Sequence of the second protein:
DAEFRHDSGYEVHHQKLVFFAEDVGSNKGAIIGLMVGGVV

The following describes two proteins that form a bound complex.

Interface contacts:
Residue Q15 in the first protein is in contact with residue M35 in the second protein (closest heavy-atom distance 4.5 Å).
Residue L17 in the first protein interacts with residue I31 in the second protein (closest heavy-atom distance 3.3 Å).
Residue Q15 in the first protein contacts residue G33 in the second protein (closest heavy-atom distance 3.3 Å).
Residue G33 in the first protein interacts with residue Q15 in the second protein (closest heavy-atom distance 4.4 Å).
Residue S26 in the first protein is in contact with residue V24 in the second protein (closest heavy-atom distance 5.0 Å).
Residue Q15 in the first protein is in contact with residue L34 in the second protein (closest heavy-atom distance 3.2 Å).
Residue F19 in the first protein is in contact with residue I31 in the second protein (closest heavy-atom distance 4.6 Å).

Sequence of the first protein:
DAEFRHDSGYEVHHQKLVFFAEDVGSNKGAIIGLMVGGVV